Sequence of protein 2:
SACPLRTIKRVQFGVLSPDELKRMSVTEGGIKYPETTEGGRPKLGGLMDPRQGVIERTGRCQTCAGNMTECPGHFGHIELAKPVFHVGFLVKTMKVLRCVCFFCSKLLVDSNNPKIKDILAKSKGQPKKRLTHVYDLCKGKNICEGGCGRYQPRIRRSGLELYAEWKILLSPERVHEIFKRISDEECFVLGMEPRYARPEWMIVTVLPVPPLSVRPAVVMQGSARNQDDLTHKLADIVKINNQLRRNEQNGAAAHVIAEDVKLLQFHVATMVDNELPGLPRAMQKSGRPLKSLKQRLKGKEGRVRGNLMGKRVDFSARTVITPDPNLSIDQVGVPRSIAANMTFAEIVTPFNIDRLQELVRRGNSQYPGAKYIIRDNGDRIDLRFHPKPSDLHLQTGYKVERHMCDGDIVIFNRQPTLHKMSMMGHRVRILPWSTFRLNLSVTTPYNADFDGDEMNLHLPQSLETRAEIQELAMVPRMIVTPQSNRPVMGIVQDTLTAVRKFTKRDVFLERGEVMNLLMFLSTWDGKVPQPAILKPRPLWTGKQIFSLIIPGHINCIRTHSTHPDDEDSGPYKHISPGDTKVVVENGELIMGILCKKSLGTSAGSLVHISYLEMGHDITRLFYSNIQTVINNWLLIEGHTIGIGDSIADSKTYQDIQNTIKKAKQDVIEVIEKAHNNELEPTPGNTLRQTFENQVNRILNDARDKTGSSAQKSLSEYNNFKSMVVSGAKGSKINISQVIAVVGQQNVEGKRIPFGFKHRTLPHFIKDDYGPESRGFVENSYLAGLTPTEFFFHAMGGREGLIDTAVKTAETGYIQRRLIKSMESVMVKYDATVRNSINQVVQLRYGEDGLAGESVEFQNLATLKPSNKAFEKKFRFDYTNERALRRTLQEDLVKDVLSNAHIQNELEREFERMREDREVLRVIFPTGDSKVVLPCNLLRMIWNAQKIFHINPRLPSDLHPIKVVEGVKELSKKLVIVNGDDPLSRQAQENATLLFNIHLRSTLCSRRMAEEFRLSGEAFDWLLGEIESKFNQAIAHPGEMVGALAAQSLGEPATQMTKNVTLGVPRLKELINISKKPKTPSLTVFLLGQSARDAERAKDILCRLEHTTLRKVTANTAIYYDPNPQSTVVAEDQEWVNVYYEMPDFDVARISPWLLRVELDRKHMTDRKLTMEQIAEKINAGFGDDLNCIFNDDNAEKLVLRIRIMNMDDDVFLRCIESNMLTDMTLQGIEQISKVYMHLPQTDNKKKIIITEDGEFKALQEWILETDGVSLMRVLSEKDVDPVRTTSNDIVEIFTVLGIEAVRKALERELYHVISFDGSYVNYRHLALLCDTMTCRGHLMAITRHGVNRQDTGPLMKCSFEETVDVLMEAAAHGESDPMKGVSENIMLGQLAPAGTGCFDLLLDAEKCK

The following describes two proteins that form a bound complex.

Sequence of protein 1:
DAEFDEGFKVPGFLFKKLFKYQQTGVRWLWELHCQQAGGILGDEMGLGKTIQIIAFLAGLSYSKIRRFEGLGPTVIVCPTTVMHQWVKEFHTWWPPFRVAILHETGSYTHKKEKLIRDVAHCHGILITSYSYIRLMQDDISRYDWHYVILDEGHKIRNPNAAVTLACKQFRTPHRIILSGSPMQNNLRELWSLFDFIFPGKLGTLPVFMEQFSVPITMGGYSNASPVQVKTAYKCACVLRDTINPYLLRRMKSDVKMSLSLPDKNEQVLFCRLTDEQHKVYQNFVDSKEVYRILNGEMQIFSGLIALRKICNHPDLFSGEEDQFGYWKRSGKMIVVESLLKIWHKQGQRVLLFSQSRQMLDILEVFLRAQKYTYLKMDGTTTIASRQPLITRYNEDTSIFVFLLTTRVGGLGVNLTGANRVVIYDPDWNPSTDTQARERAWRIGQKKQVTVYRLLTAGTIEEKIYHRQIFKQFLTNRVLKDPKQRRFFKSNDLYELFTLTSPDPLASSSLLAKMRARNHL

Interface contacts:
Residue R292 in protein 2 contacts residue N655 in protein 1 (closest heavy-atom distance 3.7 Å).
Residue G297 in protein 2 is in contact with residue T699 in protein 1 (closest heavy-atom distance 3.7 Å).
Residue N296 in protein 2 interacts with residue L660 in protein 1 (closest heavy-atom distance 5.0 Å).